The following describes two proteins that form a bound complex.

Interface contacts:
Residue A91 in chain A is in contact with residue R88 in chain B (closest heavy-atom distance 3.7 Å).
Residue N92 in chain A contacts residue G87 in chain B (closest heavy-atom distance 4.1 Å).
Residue N92 in chain A contacts residue R88 in chain B (closest heavy-atom distance 3.2 Å).
Residue N92 in chain A is in contact with residue I89 in chain B (closest heavy-atom distance 4.8 Å).

Sequence of chain A:
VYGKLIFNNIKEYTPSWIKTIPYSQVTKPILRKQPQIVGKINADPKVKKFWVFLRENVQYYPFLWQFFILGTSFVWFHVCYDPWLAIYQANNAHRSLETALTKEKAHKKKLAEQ

Sequence of chain B:
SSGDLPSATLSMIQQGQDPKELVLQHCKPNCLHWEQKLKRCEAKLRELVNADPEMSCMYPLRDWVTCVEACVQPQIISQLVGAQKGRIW